This data describes a binding interaction between two proteins.

Sequence of chain A:
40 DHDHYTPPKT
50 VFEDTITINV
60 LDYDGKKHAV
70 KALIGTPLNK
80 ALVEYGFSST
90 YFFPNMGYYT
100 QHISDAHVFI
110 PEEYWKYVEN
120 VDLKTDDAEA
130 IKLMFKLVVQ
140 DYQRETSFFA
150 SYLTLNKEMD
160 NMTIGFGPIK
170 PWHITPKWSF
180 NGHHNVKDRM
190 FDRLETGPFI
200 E

Interface contacts:
Residue D140 in chain A is in contact with residue K75 in chain B (closest heavy-atom distance 4.3 Å).
Residue Y151 in chain A is in contact with residue W67 in chain B (closest heavy-atom distance 3.7 Å).
Residue K135 in chain A contacts residue A74 in chain B (closest heavy-atom distance 4.6 Å).
Residue K135 in chain A interacts with residue D124 in chain B (closest heavy-atom distance 3.3 Å).
Residue S146 in chain A contacts residue W67 in chain B (closest heavy-atom distance 4.5 Å).
Residue N119 in chain A is in contact with residue I59 in chain B (closest heavy-atom distance 3.4 Å).
Residue N119 in chain A is in contact with residue N62 in chain B (closest heavy-atom distance 3.7 Å).
Residue A127 in chain A is in contact with residue L70 in chain B (closest heavy-atom distance 3.5 Å).
Residue L122 in chain A interacts with residue N66 in chain B (closest heavy-atom distance 4.1 Å).
Residue V120 in chain A interacts with residue W67 in chain B (closest heavy-atom distance 4.4 Å).
Residue N119 in chain A interacts with residue G61 in chain B (closest heavy-atom distance 2.8 Å).
Residue S146 in chain A interacts with residue R71 in chain B (closest heavy-atom distance 2.9 Å).
Residue D121 in chain A interacts with residue I59 in chain B (closest heavy-atom distance 3.6 Å).
Residue I130 in chain A is in contact with residue W67 in chain B (closest heavy-atom distance 3.7 Å).
Residue F134 in chain A interacts with residue Y73 in chain B (closest heavy-atom distance 4.2 Å).
Residue W114 in chain A interacts with residue L64 in chain B (closest heavy-atom distance 3.7 Å).
Residue V120 in chain A interacts with residue L70 in chain B (closest heavy-atom distance 3.5 Å).
Residue N119 in chain A is in contact with residue N66 in chain B (closest heavy-atom distance 3.0 Å).
Residue K135 in chain A is in contact with residue K75 in chain B (closest heavy-atom distance 4.7 Å).
Residue F147 in chain A is in contact with residue R71 in chain B (closest heavy-atom distance 3.1 Å).
Residue N119 in chain A is in contact with residue P60 in chain B (closest heavy-atom distance 4.5 Å).
Residue Q139 in chain A is in contact with residue A74 in chain B (closest heavy-atom distance 3.1 Å).
Residue F134 in chain A is in contact with residue W67 in chain B (closest heavy-atom distance 3.6 Å).
Residue D140 in chain A interacts with residue P76 in chain B (closest heavy-atom distance 4.3 Å).
Residue F147 in chain A is in contact with residue W67 in chain B (closest heavy-atom distance 3.4 Å).
Residue Q142 in chain A is in contact with residue R71 in chain B (closest heavy-atom distance 3.9 Å).
Residue K131 in chain A is in contact with residue Y73 in chain B (closest heavy-atom distance 3.5 Å).
Residue V117 in chain A contacts residue A63 in chain B (closest heavy-atom distance 4.4 Å).
Residue K135 in chain A contacts residue Y73 in chain B (closest heavy-atom distance 3.5 Å).
Residue F148 in chain A is in contact with residue W67 in chain B (closest heavy-atom distance 3.6 Å).
Residue V117 in chain A contacts residue W67 in chain B (closest heavy-atom distance 3.5 Å).
Residue D140 in chain A contacts residue A74 in chain B (closest heavy-atom distance 4.7 Å).
Residue K135 in chain A interacts with residue H127 in chain B (closest heavy-atom distance 4.0 Å).
Residue K131 in chain A contacts residue L70 in chain B (closest heavy-atom distance 4.2 Å).
Residue E118 in chain A interacts with residue W67 in chain B (closest heavy-atom distance 3.1 Å).
Residue Q139 in chain A interacts with residue P76 in chain B (closest heavy-atom distance 4.6 Å).
Residue Q142 in chain A interacts with residue A74 in chain B (closest heavy-atom distance 3.1 Å).
Residue Q139 in chain A contacts residue K75 in chain B (closest heavy-atom distance 3.8 Å).
Residue K135 in chain A is in contact with residue L77 in chain B (closest heavy-atom distance 3.7 Å).
Residue D121 in chain A contacts residue P60 in chain B (closest heavy-atom distance 3.7 Å).
Residue Q139 in chain A interacts with residue L77 in chain B (closest heavy-atom distance 3.9 Å).
Residue E144 in chain A is in contact with residue R71 in chain B (closest heavy-atom distance 3.3 Å).
Residue F134 in chain A interacts with residue L70 in chain B (closest heavy-atom distance 3.8 Å).
Residue N119 in chain A is in contact with residue A63 in chain B (closest heavy-atom distance 3.5 Å).
Residue V138 in chain A contacts residue A74 in chain B (closest heavy-atom distance 4.3 Å).
Residue F134 in chain A interacts with residue R71 in chain B (closest heavy-atom distance 3.5 Å).
Residue V120 in chain A is in contact with residue N66 in chain B (closest heavy-atom distance 2.8 Å).
Residue R143 in chain A is in contact with residue R71 in chain B (closest heavy-atom distance 3.2 Å).
Residue T145 in chain A interacts with residue R71 in chain B (closest heavy-atom distance 4.8 Å).
Residue I130 in chain A contacts residue L70 in chain B (closest heavy-atom distance 3.7 Å).
Residue L136 in chain A interacts with residue L77 in chain B (closest heavy-atom distance 4.0 Å).
Residue L122 in chain A interacts with residue F69 in chain B (closest heavy-atom distance 3.6 Å).
Residue F147 in chain A contacts residue L64 in chain B (closest heavy-atom distance 4.7 Å).
Residue F134 in chain A is in contact with residue A74 in chain B (closest heavy-atom distance 3.5 Å).
Residue V120 in chain A is in contact with residue I59 in chain B (closest heavy-atom distance 3.6 Å).
Residue D121 in chain A contacts residue Q58 in chain B (closest heavy-atom distance 4.7 Å).
Residue L122 in chain A interacts with residue L70 in chain B (closest heavy-atom distance 4.2 Å).
Residue E118 in chain A interacts with residue A63 in chain B (closest heavy-atom distance 4.8 Å).
Residue K131 in chain A contacts residue D124 in chain B (closest heavy-atom distance 3.2 Å).
Residue D121 in chain A contacts residue N66 in chain B (closest heavy-atom distance 4.7 Å).

Sequence of chain B:
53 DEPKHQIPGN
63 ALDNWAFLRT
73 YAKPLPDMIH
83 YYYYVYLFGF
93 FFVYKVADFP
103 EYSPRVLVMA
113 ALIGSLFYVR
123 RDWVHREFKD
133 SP